Sequence of protein 2:
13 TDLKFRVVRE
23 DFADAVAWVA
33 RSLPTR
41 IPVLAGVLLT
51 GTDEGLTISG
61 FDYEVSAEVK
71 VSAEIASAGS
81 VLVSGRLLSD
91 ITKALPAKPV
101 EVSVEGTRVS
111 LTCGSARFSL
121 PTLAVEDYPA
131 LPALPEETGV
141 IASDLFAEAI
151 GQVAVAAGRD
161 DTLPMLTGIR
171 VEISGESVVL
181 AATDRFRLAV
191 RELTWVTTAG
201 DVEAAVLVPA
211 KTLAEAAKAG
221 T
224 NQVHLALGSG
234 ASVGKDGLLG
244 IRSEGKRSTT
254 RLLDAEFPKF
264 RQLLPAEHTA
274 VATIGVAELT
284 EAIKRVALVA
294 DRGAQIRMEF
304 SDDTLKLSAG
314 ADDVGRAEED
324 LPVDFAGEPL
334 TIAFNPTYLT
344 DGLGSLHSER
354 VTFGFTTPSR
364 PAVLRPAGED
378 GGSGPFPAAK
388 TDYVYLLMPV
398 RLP

Contacts between the two chains:
Residue R185 in protein 2 contacts residue L5 in protein 1 (closest heavy-atom distance 2.7 Å).
Residue M395 in protein 2 interacts with residue L5 in protein 1 (closest heavy-atom distance 3.5 Å).
Residue R187 in protein 2 is in contact with residue L5 in protein 1 (closest heavy-atom distance 3.6 Å).
Residue L266 in protein 2 is in contact with residue L7 in protein 1 (closest heavy-atom distance 3.7 Å).
Residue L188 in protein 2 is in contact with residue L5 in protein 1 (closest heavy-atom distance 3.8 Å).
Residue T183 in protein 2 is in contact with residue L7 in protein 1 (closest heavy-atom distance 3.6 Å).
Residue R185 in protein 2 interacts with residue G11 in protein 1 (closest heavy-atom distance 3.3 Å).
Residue R185 in protein 2 contacts residue L7 in protein 1 (closest heavy-atom distance 3.7 Å).
Residue K262 in protein 2 interacts with residue L7 in protein 1 (closest heavy-atom distance 4.6 Å).
Residue P261 in protein 2 contacts residue L7 in protein 1 (closest heavy-atom distance 4.2 Å).
Residue T183 in protein 2 contacts residue L5 in protein 1 (closest heavy-atom distance 3.9 Å).
Residue F263 in protein 2 is in contact with residue L7 in protein 1 (closest heavy-atom distance 4.4 Å).
Residue L393 in protein 2 is in contact with residue L5 in protein 1 (closest heavy-atom distance 4.4 Å).
Residue L394 in protein 2 is in contact with residue L5 in protein 1 (closest heavy-atom distance 4.4 Å).
Residue P364 in protein 2 interacts with residue L5 in protein 1 (closest heavy-atom distance 4.0 Å).
Residue L266 in protein 2 is in contact with residue L5 in protein 1 (closest heavy-atom distance 3.8 Å).
Residue F186 in protein 2 contacts residue L5 in protein 1 (closest heavy-atom distance 3.7 Å).

Sequence of protein 1:
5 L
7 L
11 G

These two protein chains interact to form a complex.